Sequence of chain A:
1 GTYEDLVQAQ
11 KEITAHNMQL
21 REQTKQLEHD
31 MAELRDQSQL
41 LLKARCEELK

Sequence of chain B:
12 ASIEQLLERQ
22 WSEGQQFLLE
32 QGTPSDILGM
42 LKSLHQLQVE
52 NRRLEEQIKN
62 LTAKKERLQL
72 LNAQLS

Contacts between the two chains:
Residue I38 in chain B is in contact with residue L6 in chain A (closest heavy-atom distance 4.2 Å).
Residue K65 in chain B interacts with residue M31 in chain A (closest heavy-atom distance 3.8 Å).
Residue L72 in chain B interacts with residue S38 in chain A (closest heavy-atom distance 3.9 Å).
Residue L76 in chain B contacts residue L42 in chain A (closest heavy-atom distance 4.3 Å).
Residue L76 in chain B is in contact with residue S38 in chain A (closest heavy-atom distance 4.0 Å).
Residue M41 in chain B interacts with residue V7 in chain A (closest heavy-atom distance 4.2 Å).
Residue N73 in chain B interacts with residue S38 in chain A (closest heavy-atom distance 2.7 Å).
Residue L48 in chain B is in contact with residue Q10 in chain A (closest heavy-atom distance 3.9 Å).
Residue N73 in chain B interacts with residue L34 in chain A (closest heavy-atom distance 3.0 Å).
Residue M41 in chain B interacts with residue Q10 in chain A (closest heavy-atom distance 4.7 Å).
Residue K66 in chain B contacts residue L27 in chain A (closest heavy-atom distance 3.7 Å).
Residue M41 in chain B contacts residue Y3 in chain A (closest heavy-atom distance 3.1 Å).
Residue L69 in chain B contacts residue L34 in chain A (closest heavy-atom distance 3.9 Å).
Residue L55 in chain B interacts with residue L20 in chain A (closest heavy-atom distance 3.9 Å).
Residue K65 in chain B is in contact with residue R35 in chain A (closest heavy-atom distance 4.7 Å).
Residue N52 in chain B is in contact with residue H16 in chain A (closest heavy-atom distance 3.6 Å).
Residue Q49 in chain B contacts residue I13 in chain A (closest heavy-atom distance 4.0 Å).
Residue K66 in chain B is in contact with residue L34 in chain A (closest heavy-atom distance 3.7 Å).
Residue M41 in chain B contacts residue L6 in chain A (closest heavy-atom distance 4.3 Å).
Residue N52 in chain B is in contact with residue L20 in chain A (closest heavy-atom distance 3.5 Å).
Residue S77 in chain B contacts residue L41 in chain A (closest heavy-atom distance 3.8 Å).
Residue E51 in chain B interacts with residue R21 in chain A (closest heavy-atom distance 3.1 Å).
Residue L55 in chain B interacts with residue R21 in chain A (closest heavy-atom distance 4.0 Å).
Residue N73 in chain B interacts with residue L41 in chain A (closest heavy-atom distance 3.5 Å).
Residue L45 in chain B contacts residue L6 in chain A (closest heavy-atom distance 4.4 Å).
Residue L48 in chain B is in contact with residue T14 in chain A (closest heavy-atom distance 3.5 Å).
Residue L76 in chain B contacts residue R45 in chain A (closest heavy-atom distance 2.7 Å).
Residue L62 in chain B interacts with residue E28 in chain A (closest heavy-atom distance 4.5 Å).
Residue E56 in chain B is in contact with residue H16 in chain A (closest heavy-atom distance 3.1 Å).
Residue L69 in chain B interacts with residue R35 in chain A (closest heavy-atom distance 3.8 Å).
Residue I59 in chain B contacts residue T24 in chain A (closest heavy-atom distance 3.5 Å).
Residue L48 in chain B is in contact with residue I13 in chain A (closest heavy-atom distance 3.9 Å).
Residue N73 in chain B interacts with residue Q37 in chain A (closest heavy-atom distance 2.8 Å).
Residue I38 in chain B is in contact with residue Y3 in chain A (closest heavy-atom distance 4.4 Å).
Residue Q75 in chain B is in contact with residue R45 in chain A (closest heavy-atom distance 3.9 Å).
Residue L45 in chain B is in contact with residue A9 in chain A (closest heavy-atom distance 3.9 Å).
Residue E51 in chain B contacts residue N17 in chain A (closest heavy-atom distance 4.0 Å).
Residue L62 in chain B is in contact with residue L27 in chain A (closest heavy-atom distance 3.8 Å).
Residue L48 in chain B contacts residue N17 in chain A (closest heavy-atom distance 3.2 Å).
Residue S77 in chain B interacts with residue R45 in chain A (closest heavy-atom distance 3.9 Å).
Residue L45 in chain B interacts with residue Q10 in chain A (closest heavy-atom distance 3.9 Å).
Residue L76 in chain B interacts with residue L41 in chain A (closest heavy-atom distance 3.8 Å).
Residue K66 in chain B is in contact with residue M31 in chain A (closest heavy-atom distance 3.6 Å).
Residue I59 in chain B is in contact with residue L27 in chain A (closest heavy-atom distance 3.7 Å).
Residue L69 in chain B is in contact with residue S38 in chain A (closest heavy-atom distance 4.2 Å).
Residue K66 in chain B contacts residue D30 in chain A (closest heavy-atom distance 3.9 Å).
Residue L62 in chain B interacts with residue M31 in chain A (closest heavy-atom distance 3.3 Å).
Residue N52 in chain B is in contact with residue N17 in chain A (closest heavy-atom distance 2.9 Å).
Residue L45 in chain B interacts with residue I13 in chain A (closest heavy-atom distance 3.8 Å).
Residue E56 in chain B interacts with residue L20 in chain A (closest heavy-atom distance 3.4 Å).
Residue Q70 in chain B is in contact with residue L34 in chain A (closest heavy-atom distance 3.9 Å).
Residue L42 in chain B is in contact with residue L6 in chain A (closest heavy-atom distance 3.8 Å).
Residue L69 in chain B interacts with residue M31 in chain A (closest heavy-atom distance 4.0 Å).
Residue I59 in chain B is in contact with residue L20 in chain A (closest heavy-atom distance 3.7 Å).
Residue I59 in chain B is in contact with residue Q23 in chain A (closest heavy-atom distance 3.9 Å).
Residue T63 in chain B is in contact with residue L27 in chain A (closest heavy-atom distance 3.7 Å).
Residue L62 in chain B contacts residue T24 in chain A (closest heavy-atom distance 4.3 Å).
Residue Q58 in chain B is in contact with residue T24 in chain A (closest heavy-atom distance 3.0 Å).
Residue N52 in chain B contacts residue I13 in chain A (closest heavy-atom distance 4.3 Å).
Residue L55 in chain B interacts with residue N17 in chain A (closest heavy-atom distance 3.6 Å).

The following describes two proteins that form a bound complex.